Sequence of chain A:
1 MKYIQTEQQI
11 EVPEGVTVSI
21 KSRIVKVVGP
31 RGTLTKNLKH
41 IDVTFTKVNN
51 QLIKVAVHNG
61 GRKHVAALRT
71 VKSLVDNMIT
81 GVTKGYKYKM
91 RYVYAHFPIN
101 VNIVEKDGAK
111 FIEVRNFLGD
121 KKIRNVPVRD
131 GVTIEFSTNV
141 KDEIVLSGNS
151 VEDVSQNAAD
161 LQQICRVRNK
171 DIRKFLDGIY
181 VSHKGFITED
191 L

This data describes a binding interaction between two proteins.

Sequence of chain B:
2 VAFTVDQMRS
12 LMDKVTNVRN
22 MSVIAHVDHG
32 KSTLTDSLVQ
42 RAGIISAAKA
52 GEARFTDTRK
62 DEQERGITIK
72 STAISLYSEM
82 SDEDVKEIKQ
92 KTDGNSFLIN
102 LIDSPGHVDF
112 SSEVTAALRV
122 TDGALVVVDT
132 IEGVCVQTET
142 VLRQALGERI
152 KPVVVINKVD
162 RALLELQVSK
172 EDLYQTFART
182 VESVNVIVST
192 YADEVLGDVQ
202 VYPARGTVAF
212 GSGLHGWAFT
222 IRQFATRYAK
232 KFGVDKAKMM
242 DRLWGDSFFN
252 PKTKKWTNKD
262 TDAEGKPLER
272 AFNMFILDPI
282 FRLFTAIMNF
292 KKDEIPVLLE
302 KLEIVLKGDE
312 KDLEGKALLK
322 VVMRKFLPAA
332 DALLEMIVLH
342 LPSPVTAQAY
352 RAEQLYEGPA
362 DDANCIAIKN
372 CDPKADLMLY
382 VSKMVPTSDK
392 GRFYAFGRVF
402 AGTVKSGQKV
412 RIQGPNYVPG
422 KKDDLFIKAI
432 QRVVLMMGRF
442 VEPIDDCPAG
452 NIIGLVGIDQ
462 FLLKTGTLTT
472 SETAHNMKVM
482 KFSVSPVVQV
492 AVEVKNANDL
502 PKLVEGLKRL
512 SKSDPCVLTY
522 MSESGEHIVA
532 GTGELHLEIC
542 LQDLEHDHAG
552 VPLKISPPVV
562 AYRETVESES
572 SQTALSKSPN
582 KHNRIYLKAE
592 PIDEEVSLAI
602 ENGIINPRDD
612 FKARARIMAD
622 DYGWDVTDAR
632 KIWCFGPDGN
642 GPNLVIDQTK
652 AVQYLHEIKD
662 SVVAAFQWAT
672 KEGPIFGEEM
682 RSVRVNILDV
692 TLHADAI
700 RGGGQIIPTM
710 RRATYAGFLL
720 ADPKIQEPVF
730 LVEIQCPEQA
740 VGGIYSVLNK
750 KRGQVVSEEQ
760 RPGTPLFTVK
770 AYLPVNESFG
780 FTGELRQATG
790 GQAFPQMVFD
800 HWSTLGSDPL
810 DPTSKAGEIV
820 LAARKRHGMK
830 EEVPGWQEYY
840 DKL

Interface contacts:
Residue L167 in chain B contacts residue H96 in chain A (closest heavy-atom distance 3.7 Å).
Residue I132 in chain B contacts residue H96 in chain A (closest heavy-atom distance 4.3 Å).
Residue E166 in chain B contacts residue F97 in chain A (closest heavy-atom distance 4.8 Å).
Residue L167 in chain B interacts with residue P98 in chain A (closest heavy-atom distance 3.6 Å).
Residue L167 in chain B is in contact with residue F97 in chain A (closest heavy-atom distance 4.7 Å).